Residue-level contacts at the interface:
Residue K478 in the second protein contacts residue K64 in the first protein (closest heavy-atom distance 4.2 Å).
Residue N482 in the second protein contacts residue S61 in the first protein (closest heavy-atom distance 4.7 Å).
Residue D490 in the second protein interacts with residue E114 in the first protein (closest heavy-atom distance 3.0 Å).
Residue R491 in the second protein is in contact with residue E114 in the first protein (closest heavy-atom distance 3.1 Å).
Residue S483 in the second protein is in contact with residue S61 in the first protein (closest heavy-atom distance 4.5 Å).
Residue D490 in the second protein is in contact with residue T113 in the first protein (closest heavy-atom distance 4.6 Å).
Residue L481 in the second protein is in contact with residue K64 in the first protein (closest heavy-atom distance 4.6 Å).
Residue S483 in the second protein contacts residue A60 in the first protein (closest heavy-atom distance 3.4 Å).

Sequence of the first protein:
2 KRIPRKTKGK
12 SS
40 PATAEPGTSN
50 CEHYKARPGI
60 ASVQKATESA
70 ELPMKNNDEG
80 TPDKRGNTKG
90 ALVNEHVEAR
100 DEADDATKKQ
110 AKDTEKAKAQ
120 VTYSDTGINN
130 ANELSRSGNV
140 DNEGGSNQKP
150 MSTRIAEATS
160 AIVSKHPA

This data describes a binding interaction between two proteins.

Sequence of the second protein:
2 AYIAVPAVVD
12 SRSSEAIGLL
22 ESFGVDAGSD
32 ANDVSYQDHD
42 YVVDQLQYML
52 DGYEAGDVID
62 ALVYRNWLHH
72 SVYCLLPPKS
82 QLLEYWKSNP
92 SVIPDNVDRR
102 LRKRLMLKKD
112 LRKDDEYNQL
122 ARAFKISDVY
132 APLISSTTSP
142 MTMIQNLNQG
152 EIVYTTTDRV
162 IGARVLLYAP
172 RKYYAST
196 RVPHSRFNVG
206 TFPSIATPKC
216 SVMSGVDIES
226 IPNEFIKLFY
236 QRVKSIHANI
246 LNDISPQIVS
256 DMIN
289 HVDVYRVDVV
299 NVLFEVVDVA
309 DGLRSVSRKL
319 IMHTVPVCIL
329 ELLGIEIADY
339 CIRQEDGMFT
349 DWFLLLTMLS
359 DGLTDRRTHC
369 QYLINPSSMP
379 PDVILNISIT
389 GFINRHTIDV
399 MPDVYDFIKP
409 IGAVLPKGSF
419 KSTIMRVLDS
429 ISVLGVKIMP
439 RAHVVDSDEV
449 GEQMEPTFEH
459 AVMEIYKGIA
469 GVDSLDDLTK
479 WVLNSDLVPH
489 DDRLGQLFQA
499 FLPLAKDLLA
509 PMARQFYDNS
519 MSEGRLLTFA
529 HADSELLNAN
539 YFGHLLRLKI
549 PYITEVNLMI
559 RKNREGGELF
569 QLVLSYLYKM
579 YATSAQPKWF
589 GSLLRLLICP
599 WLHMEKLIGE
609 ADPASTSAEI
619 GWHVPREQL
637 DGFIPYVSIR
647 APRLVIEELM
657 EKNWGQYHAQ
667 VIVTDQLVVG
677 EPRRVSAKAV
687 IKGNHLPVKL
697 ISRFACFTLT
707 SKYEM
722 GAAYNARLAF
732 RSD